These two protein chains interact to form a complex.

Contacts between the two chains:
Residue Y499 in protein 1 interacts with residue Q501 in protein 2 (closest heavy-atom distance 2.7 Å).
Residue L203 in protein 1 is in contact with residue K200 in protein 2 (closest heavy-atom distance 4.1 Å).
Residue R191 in protein 1 contacts residue E268 in protein 2 (closest heavy-atom distance 3.4 Å).
Residue G280 in protein 1 interacts with residue N189 in protein 2 (closest heavy-atom distance 3.6 Å).
Residue L502 in protein 1 interacts with residue F497 in protein 2 (closest heavy-atom distance 3.8 Å).
Residue F497 in protein 1 contacts residue L502 in protein 2 (closest heavy-atom distance 3.7 Å).
Residue T261 in protein 1 interacts with residue G235 in protein 2 (closest heavy-atom distance 3.4 Å).
Residue L226 in protein 1 is in contact with residue L498 in protein 2 (closest heavy-atom distance 4.3 Å).
Residue S276 in protein 1 is in contact with residue F192 in protein 2 (closest heavy-atom distance 3.8 Å).
Residue F192 in protein 1 interacts with residue Q281 in protein 2 (closest heavy-atom distance 4.1 Å).
Residue P234 in protein 1 interacts with residue M262 in protein 2 (closest heavy-atom distance 4.2 Å).
Residue E272 in protein 1 is in contact with residue R191 in protein 2 (closest heavy-atom distance 3.6 Å).
Residue L502 in protein 1 contacts residue G500 in protein 2 (closest heavy-atom distance 3.3 Å).
Residue V258 in protein 1 interacts with residue P234 in protein 2 (closest heavy-atom distance 3.9 Å).
Residue P234 in protein 1 interacts with residue T261 in protein 2 (closest heavy-atom distance 3.6 Å).
Residue G500 in protein 1 is in contact with residue G500 in protein 2 (closest heavy-atom distance 3.8 Å).
Residue S504 in protein 1 is in contact with residue L498 in protein 2 (closest heavy-atom distance 4.1 Å).
Residue N189 in protein 1 contacts residue G280 in protein 2 (closest heavy-atom distance 3.8 Å).
Residue P234 in protein 1 is in contact with residue V258 in protein 2 (closest heavy-atom distance 3.9 Å).
Residue K279 in protein 1 interacts with residue N189 in protein 2 (closest heavy-atom distance 3.7 Å).
Residue Q501 in protein 1 is in contact with residue F230 in protein 2 (closest heavy-atom distance 4.2 Å).
Residue R282 in protein 1 contacts residue M195 in protein 2 (closest heavy-atom distance 4.2 Å).
Residue L257 in protein 1 is in contact with residue R251 in protein 2 (closest heavy-atom distance 4.0 Å).
Residue T261 in protein 1 interacts with residue P234 in protein 2 (closest heavy-atom distance 3.4 Å).
Residue G500 in protein 1 interacts with residue L502 in protein 2 (closest heavy-atom distance 3.3 Å).
Residue Q501 in protein 1 interacts with residue Y499 in protein 2 (closest heavy-atom distance 3.0 Å).
Residue Y499 in protein 1 is in contact with residue L503 in protein 2 (closest heavy-atom distance 3.9 Å).
Residue P496 in protein 1 contacts residue M195 in protein 2 (closest heavy-atom distance 3.5 Å).
Residue K279 in protein 1 interacts with residue T188 in protein 2 (closest heavy-atom distance 3.8 Å).
Residue E268 in protein 1 contacts residue R191 in protein 2 (closest heavy-atom distance 3.8 Å).
Residue F497 in protein 1 contacts residue M195 in protein 2 (closest heavy-atom distance 4.2 Å).
Residue N204 in protein 1 interacts with residue Q196 in protein 2 (closest heavy-atom distance 4.2 Å).
Residue Q196 in protein 1 contacts residue L203 in protein 2 (closest heavy-atom distance 3.1 Å).
Residue M195 in protein 1 is in contact with residue P496 in protein 2 (closest heavy-atom distance 3.5 Å).
Residue Y499 in protein 1 is in contact with residue L502 in protein 2 (closest heavy-atom distance 3.0 Å).
Residue Q501 in protein 1 contacts residue G500 in protein 2 (closest heavy-atom distance 3.5 Å).
Residue F192 in protein 1 interacts with residue S276 in protein 2 (closest heavy-atom distance 3.7 Å).
Residue L503 in protein 1 contacts residue Y499 in protein 2 (closest heavy-atom distance 3.6 Å).
Residue F192 in protein 1 is in contact with residue R282 in protein 2 (closest heavy-atom distance 4.1 Å).
Residue M195 in protein 1 interacts with residue R282 in protein 2 (closest heavy-atom distance 4.3 Å).
Residue F230 in protein 1 contacts residue Q501 in protein 2 (closest heavy-atom distance 3.9 Å).
Residue L257 in protein 1 contacts residue S250 in protein 2 (closest heavy-atom distance 3.2 Å).
Residue M262 in protein 1 is in contact with residue P234 in protein 2 (closest heavy-atom distance 4.1 Å).
Residue R282 in protein 1 contacts residue F192 in protein 2 (closest heavy-atom distance 4.2 Å).
Residue R191 in protein 1 is in contact with residue E272 in protein 2 (closest heavy-atom distance 3.6 Å).
Residue G235 in protein 1 contacts residue L257 in protein 2 (closest heavy-atom distance 3.9 Å).
Residue L498 in protein 1 is in contact with residue L503 in protein 2 (closest heavy-atom distance 3.9 Å).
Residue V252 in protein 1 is in contact with residue V258 in protein 2 (closest heavy-atom distance 4.0 Å).
Residue G235 in protein 1 contacts residue T261 in protein 2 (closest heavy-atom distance 3.7 Å).
Residue L203 in protein 1 contacts residue L203 in protein 2 (closest heavy-atom distance 4.0 Å).
Residue L203 in protein 1 is in contact with residue Q196 in protein 2 (closest heavy-atom distance 3.1 Å).
Residue N189 in protein 1 is in contact with residue K279 in protein 2 (closest heavy-atom distance 2.5 Å).
Residue L498 in protein 1 interacts with residue L502 in protein 2 (closest heavy-atom distance 3.9 Å).
Residue L502 in protein 1 interacts with residue Y499 in protein 2 (closest heavy-atom distance 3.1 Å).
Residue G500 in protein 1 contacts residue Q501 in protein 2 (closest heavy-atom distance 3.6 Å).
Residue Q265 in protein 1 is in contact with residue P234 in protein 2 (closest heavy-atom distance 3.9 Å).
Residue L257 in protein 1 interacts with residue G235 in protein 2 (closest heavy-atom distance 3.6 Å).
Residue L498 in protein 1 interacts with residue S504 in protein 2 (closest heavy-atom distance 4.1 Å).
Residue L498 in protein 1 is in contact with residue R191 in protein 2 (closest heavy-atom distance 4.1 Å).
Residue P234 in protein 1 interacts with residue Q265 in protein 2 (closest heavy-atom distance 3.4 Å).

Sequence of protein 2:
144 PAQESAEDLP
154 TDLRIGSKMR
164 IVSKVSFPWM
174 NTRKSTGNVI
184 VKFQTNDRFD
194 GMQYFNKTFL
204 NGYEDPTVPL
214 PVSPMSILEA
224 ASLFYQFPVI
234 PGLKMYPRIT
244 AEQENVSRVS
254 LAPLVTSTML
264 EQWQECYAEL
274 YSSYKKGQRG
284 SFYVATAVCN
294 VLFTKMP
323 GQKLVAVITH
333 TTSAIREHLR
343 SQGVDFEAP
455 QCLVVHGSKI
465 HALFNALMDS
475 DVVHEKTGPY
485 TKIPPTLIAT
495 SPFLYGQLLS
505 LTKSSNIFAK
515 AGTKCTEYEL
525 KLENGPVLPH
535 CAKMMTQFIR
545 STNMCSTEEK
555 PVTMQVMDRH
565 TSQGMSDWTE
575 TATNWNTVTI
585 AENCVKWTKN

Sequence of protein 1:
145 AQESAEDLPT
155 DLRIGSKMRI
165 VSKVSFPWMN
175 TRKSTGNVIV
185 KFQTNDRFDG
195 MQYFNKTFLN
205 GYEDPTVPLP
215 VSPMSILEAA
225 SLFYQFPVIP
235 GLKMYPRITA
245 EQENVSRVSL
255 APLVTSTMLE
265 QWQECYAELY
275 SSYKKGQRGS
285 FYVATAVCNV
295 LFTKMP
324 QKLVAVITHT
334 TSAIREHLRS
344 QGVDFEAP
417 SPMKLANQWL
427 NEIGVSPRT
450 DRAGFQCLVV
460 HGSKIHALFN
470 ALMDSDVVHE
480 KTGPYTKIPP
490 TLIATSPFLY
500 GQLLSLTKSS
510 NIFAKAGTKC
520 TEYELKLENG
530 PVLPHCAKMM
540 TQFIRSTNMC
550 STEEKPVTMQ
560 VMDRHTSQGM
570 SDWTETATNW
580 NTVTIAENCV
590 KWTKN